Contacts between the two chains:
Residue D435 in the second protein contacts residue L74 in the first protein (closest heavy-atom distance 5.0 Å).
Residue A434 in the second protein contacts residue V75 in the first protein (closest heavy-atom distance 4.3 Å).
Residue I433 in the second protein is in contact with residue K39 in the first protein (closest heavy-atom distance 4.9 Å).
Residue A434 in the second protein is in contact with residue L74 in the first protein (closest heavy-atom distance 3.8 Å).
Residue S432 in the second protein interacts with residue A76 in the first protein (closest heavy-atom distance 3.1 Å).
Residue L431 in the second protein is in contact with residue K39 in the first protein (closest heavy-atom distance 4.2 Å).
Residue E430 in the second protein is in contact with residue V77 in the first protein (closest heavy-atom distance 2.9 Å).
Residue L431 in the second protein contacts residue V77 in the first protein (closest heavy-atom distance 4.3 Å).
Residue E430 in the second protein is in contact with residue D78 in the first protein (closest heavy-atom distance 4.9 Å).
Residue E430 in the second protein interacts with residue A76 in the first protein (closest heavy-atom distance 4.4 Å).
Residue D435 in the second protein is in contact with residue R72 in the first protein (closest heavy-atom distance 4.5 Å).
Residue I433 in the second protein interacts with residue L74 in the first protein (closest heavy-atom distance 3.5 Å).
Residue L431 in the second protein is in contact with residue A76 in the first protein (closest heavy-atom distance 4.8 Å).
Residue S432 in the second protein contacts residue L74 in the first protein (closest heavy-atom distance 4.9 Å).
Residue I433 in the second protein is in contact with residue A76 in the first protein (closest heavy-atom distance 3.6 Å).

Sequence of the second protein:
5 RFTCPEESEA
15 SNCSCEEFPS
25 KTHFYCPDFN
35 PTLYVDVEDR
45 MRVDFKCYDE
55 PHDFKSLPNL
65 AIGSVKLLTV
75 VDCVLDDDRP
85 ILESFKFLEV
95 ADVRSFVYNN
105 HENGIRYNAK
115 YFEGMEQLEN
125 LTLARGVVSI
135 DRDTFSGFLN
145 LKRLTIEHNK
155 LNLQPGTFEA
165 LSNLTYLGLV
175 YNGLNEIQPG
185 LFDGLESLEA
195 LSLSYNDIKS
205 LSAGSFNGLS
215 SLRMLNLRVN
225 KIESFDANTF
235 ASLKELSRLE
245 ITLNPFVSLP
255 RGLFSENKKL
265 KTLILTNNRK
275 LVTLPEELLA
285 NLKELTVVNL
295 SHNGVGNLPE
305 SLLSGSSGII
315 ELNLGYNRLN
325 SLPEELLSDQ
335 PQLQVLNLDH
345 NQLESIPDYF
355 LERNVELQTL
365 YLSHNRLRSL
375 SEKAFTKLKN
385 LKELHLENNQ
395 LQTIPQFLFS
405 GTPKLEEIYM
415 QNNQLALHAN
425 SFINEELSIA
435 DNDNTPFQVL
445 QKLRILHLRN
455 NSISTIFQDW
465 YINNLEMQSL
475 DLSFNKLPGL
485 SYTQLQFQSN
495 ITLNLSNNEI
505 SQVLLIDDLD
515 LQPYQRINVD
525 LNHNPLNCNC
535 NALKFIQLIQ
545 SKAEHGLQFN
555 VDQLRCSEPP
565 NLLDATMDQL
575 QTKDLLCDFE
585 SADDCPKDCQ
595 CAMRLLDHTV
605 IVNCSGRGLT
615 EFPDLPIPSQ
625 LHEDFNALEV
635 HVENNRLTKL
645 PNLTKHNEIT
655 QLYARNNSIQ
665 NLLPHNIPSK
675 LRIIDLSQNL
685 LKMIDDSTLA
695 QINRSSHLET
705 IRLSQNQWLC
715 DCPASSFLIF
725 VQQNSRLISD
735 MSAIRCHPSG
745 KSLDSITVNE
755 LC

These two protein chains interact to form a complex.

Sequence of the first protein:
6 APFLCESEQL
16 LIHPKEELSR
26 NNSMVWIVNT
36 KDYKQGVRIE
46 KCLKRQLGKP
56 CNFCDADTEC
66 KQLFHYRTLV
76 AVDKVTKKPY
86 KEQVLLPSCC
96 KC